Sequence of the second protein:
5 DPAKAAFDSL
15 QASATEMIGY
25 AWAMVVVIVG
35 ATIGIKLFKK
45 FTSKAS

Sequence of the first protein:
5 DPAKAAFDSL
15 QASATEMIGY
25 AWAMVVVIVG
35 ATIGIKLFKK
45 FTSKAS

Residue-level contacts at the interface:
Residue A7 in the first protein interacts with residue F42 in the second protein (closest heavy-atom distance 4.5 Å).
Residue L14 in the first protein contacts residue F42 in the second protein (closest heavy-atom distance 4.4 Å).
Residue F11 in the first protein interacts with residue F42 in the second protein (closest heavy-atom distance 3.8 Å).
Residue L14 in the first protein is in contact with residue T46 in the second protein (closest heavy-atom distance 3.7 Å).
Residue A10 in the first protein contacts residue F42 in the second protein (closest heavy-atom distance 3.7 Å).
Residue F11 in the first protein interacts with residue T46 in the second protein (closest heavy-atom distance 3.6 Å).
Residue F11 in the first protein interacts with residue F45 in the second protein (closest heavy-atom distance 4.4 Å).

These two protein chains interact to form a complex.